Contacts between the two chains:
Residue I62 in protein 2 interacts with residue V66 in protein 1 (closest heavy-atom distance 3.4 Å).
Residue F16 in protein 2 contacts residue F52 in protein 1 (closest heavy-atom distance 3.8 Å).
Residue I69 in protein 2 is in contact with residue S111 in protein 1 (closest heavy-atom distance 3.4 Å).
Residue E98 in protein 2 interacts with residue E35 in protein 1 (closest heavy-atom distance 3.3 Å).
Residue F73 in protein 2 interacts with residue S111 in protein 1 (closest heavy-atom distance 4.1 Å).
Residue I12 in protein 2 contacts residue G51 in protein 1 (closest heavy-atom distance 3.9 Å).
Residue M1 in protein 2 contacts residue G117 in protein 1 (closest heavy-atom distance 4.0 Å).
Residue F20 in protein 2 interacts with residue V63 in protein 1 (closest heavy-atom distance 4.1 Å).
Residue F58 in protein 2 contacts residue V66 in protein 1 (closest heavy-atom distance 3.3 Å).
Residue F16 in protein 2 is in contact with residue F55 in protein 1 (closest heavy-atom distance 3.4 Å).
Residue L100 in protein 2 contacts residue L48 in protein 1 (closest heavy-atom distance 4.2 Å).
Residue L100 in protein 2 contacts residue N45 in protein 1 (closest heavy-atom distance 3.7 Å).
Residue I76 in protein 2 contacts residue I115 in protein 1 (closest heavy-atom distance 3.8 Å).
Residue L4 in protein 2 interacts with residue L39 in protein 1 (closest heavy-atom distance 4.4 Å).
Residue L9 in protein 2 interacts with residue V54 in protein 1 (closest heavy-atom distance 3.6 Å).
Residue I69 in protein 2 interacts with residue L62 in protein 1 (closest heavy-atom distance 4.2 Å).
Residue F13 in protein 2 is in contact with residue V58 in protein 1 (closest heavy-atom distance 4.4 Å).
Residue Y8 in protein 2 contacts residue L48 in protein 1 (closest heavy-atom distance 3.3 Å).
Residue T6 in protein 2 contacts residue G114 in protein 1 (closest heavy-atom distance 3.9 Å).
Residue S103 in protein 2 contacts residue F52 in protein 1 (closest heavy-atom distance 3.6 Å).
Residue I12 in protein 2 interacts with residue L48 in protein 1 (closest heavy-atom distance 4.2 Å).
Residue N102 in protein 2 interacts with residue L48 in protein 1 (closest heavy-atom distance 4.0 Å).
Residue Y8 in protein 2 is in contact with residue A47 in protein 1 (closest heavy-atom distance 3.4 Å).
Residue I62 in protein 2 is in contact with residue L62 in protein 1 (closest heavy-atom distance 3.6 Å).
Residue I66 in protein 2 contacts residue A59 in protein 1 (closest heavy-atom distance 4.3 Å).
Residue I97 in protein 2 contacts residue F44 in protein 1 (closest heavy-atom distance 4.5 Å).
Residue L99 in protein 2 interacts with residue F44 in protein 1 (closest heavy-atom distance 4.0 Å).
Residue W72 in protein 2 interacts with residue I115 in protein 1 (closest heavy-atom distance 3.6 Å).
Residue I66 in protein 2 interacts with residue F55 in protein 1 (closest heavy-atom distance 3.7 Å).
Residue I12 in protein 2 is in contact with residue F55 in protein 1 (closest heavy-atom distance 4.2 Å).
Residue F65 in protein 2 interacts with residue L62 in protein 1 (closest heavy-atom distance 4.0 Å).
Residue I12 in protein 2 is in contact with residue F52 in protein 1 (closest heavy-atom distance 3.5 Å).
Residue I97 in protein 2 contacts residue L39 in protein 1 (closest heavy-atom distance 3.8 Å).
Residue L54 in protein 2 contacts residue F71 in protein 1 (closest heavy-atom distance 4.2 Å).
Residue L4 in protein 2 contacts residue F44 in protein 1 (closest heavy-atom distance 3.5 Å).
Residue L4 in protein 2 contacts residue H43 in protein 1 (closest heavy-atom distance 4.3 Å).
Residue F65 in protein 2 contacts residue V66 in protein 1 (closest heavy-atom distance 3.9 Å).
Residue Y8 in protein 2 is in contact with residue F44 in protein 1 (closest heavy-atom distance 3.0 Å).
Residue F73 in protein 2 interacts with residue I115 in protein 1 (closest heavy-atom distance 3.5 Å).
Residue N5 in protein 2 interacts with residue N50 in protein 1 (closest heavy-atom distance 4.4 Å).
Residue E98 in protein 2 interacts with residue F44 in protein 1 (closest heavy-atom distance 3.1 Å).
Residue N102 in protein 2 interacts with residue F52 in protein 1 (closest heavy-atom distance 3.4 Å).
Residue I62 in protein 2 is in contact with residue V63 in protein 1 (closest heavy-atom distance 3.6 Å).
Residue L9 in protein 2 is in contact with residue G114 in protein 1 (closest heavy-atom distance 3.8 Å).
Residue F13 in protein 2 contacts residue F55 in protein 1 (closest heavy-atom distance 3.7 Å).
Residue N5 in protein 2 is in contact with residue A47 in protein 1 (closest heavy-atom distance 3.7 Å).
Residue F58 in protein 2 is in contact with residue L67 in protein 1 (closest heavy-atom distance 3.3 Å).
Residue N17 in protein 2 is in contact with residue F55 in protein 1 (closest heavy-atom distance 3.8 Å).
Residue F58 in protein 2 interacts with residue V63 in protein 1 (closest heavy-atom distance 3.5 Å).
Residue M1 in protein 2 contacts residue F120 in protein 1 (closest heavy-atom distance 3.6 Å).
Residue L4 in protein 2 contacts residue A47 in protein 1 (closest heavy-atom distance 4.2 Å).
Residue N101 in protein 2 contacts residue L48 in protein 1 (closest heavy-atom distance 4.3 Å).
Residue F16 in protein 2 contacts residue F56 in protein 1 (closest heavy-atom distance 4.2 Å).
Residue I69 in protein 2 contacts residue V58 in protein 1 (closest heavy-atom distance 4.1 Å).
Residue F13 in protein 2 interacts with residue V54 in protein 1 (closest heavy-atom distance 4.0 Å).
Residue L104 in protein 2 interacts with residue F52 in protein 1 (closest heavy-atom distance 3.7 Å).
Residue L100 in protein 2 interacts with residue F44 in protein 1 (closest heavy-atom distance 3.9 Å).
Residue I66 in protein 2 contacts residue L62 in protein 1 (closest heavy-atom distance 4.1 Å).
Residue L104 in protein 2 is in contact with residue F56 in protein 1 (closest heavy-atom distance 3.6 Å).
Residue L9 in protein 2 contacts residue G51 in protein 1 (closest heavy-atom distance 4.0 Å).

Sequence of protein 2:
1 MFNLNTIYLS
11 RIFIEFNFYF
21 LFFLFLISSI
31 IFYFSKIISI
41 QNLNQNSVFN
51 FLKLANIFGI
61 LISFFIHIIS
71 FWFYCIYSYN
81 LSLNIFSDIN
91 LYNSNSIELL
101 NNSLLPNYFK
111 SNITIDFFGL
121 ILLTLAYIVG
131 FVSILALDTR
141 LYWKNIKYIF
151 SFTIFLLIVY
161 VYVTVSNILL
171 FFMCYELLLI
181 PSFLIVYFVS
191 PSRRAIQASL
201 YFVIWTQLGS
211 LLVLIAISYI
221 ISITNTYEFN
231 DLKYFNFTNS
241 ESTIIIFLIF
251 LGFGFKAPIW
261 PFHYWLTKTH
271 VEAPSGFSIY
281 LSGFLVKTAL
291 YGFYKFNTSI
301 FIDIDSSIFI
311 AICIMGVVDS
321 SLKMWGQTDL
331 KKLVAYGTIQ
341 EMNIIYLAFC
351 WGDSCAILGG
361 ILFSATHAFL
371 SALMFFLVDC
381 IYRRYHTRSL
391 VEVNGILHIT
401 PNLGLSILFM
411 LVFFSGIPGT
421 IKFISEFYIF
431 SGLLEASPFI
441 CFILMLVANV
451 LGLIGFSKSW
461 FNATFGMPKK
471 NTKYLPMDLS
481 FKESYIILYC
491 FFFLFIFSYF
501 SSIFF

These two protein chains interact to form a complex.

Sequence of protein 1:
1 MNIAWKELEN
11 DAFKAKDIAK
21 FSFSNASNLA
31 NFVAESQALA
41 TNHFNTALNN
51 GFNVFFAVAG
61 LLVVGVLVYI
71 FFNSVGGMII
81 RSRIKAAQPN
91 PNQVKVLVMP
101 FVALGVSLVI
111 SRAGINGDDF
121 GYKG